Sequence of protein 2:
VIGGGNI

This data describes a binding interaction between two proteins.

Residue-level contacts at the interface:
Residue N95 in protein 1 is in contact with residue G3 in protein 2 (closest heavy-atom distance 4.1 Å).
Residue K96 in protein 1 interacts with residue V1 in protein 2 (closest heavy-atom distance 3.1 Å).
Residue D100 in protein 1 contacts residue N8 in protein 2 (closest heavy-atom distance 3.4 Å).
Residue D51 in protein 1 interacts with residue G3 in protein 2 (closest heavy-atom distance 4.8 Å).
Residue N48 in protein 1 is in contact with residue I2 in protein 2 (closest heavy-atom distance 4.1 Å).
Residue D99 in protein 1 contacts residue G3 in protein 2 (closest heavy-atom distance 3.8 Å).
Residue Y94 in protein 1 interacts with residue I2 in protein 2 (closest heavy-atom distance 3.8 Å).
Residue P50 in protein 1 is in contact with residue I2 in protein 2 (closest heavy-atom distance 3.5 Å).
Residue L49 in protein 1 interacts with residue G3 in protein 2 (closest heavy-atom distance 3.2 Å).
Residue Y94 in protein 1 contacts residue V1 in protein 2 (closest heavy-atom distance 3.3 Å).
Residue F34 in protein 1 is in contact with residue I9 in protein 2 (closest heavy-atom distance 3.6 Å).
Residue N95 in protein 1 is in contact with residue V1 in protein 2 (closest heavy-atom distance 4.3 Å).
Residue L49 in protein 1 contacts residue I2 in protein 2 (closest heavy-atom distance 4.1 Å).
Residue D100 in protein 1 contacts residue I9 in protein 2 (closest heavy-atom distance 3.6 Å).
Residue D100 in protein 1 is in contact with residue G6 in protein 2 (closest heavy-atom distance 3.6 Å).
Residue K96 in protein 1 contacts residue G3 in protein 2 (closest heavy-atom distance 4.9 Å).
Residue K96 in protein 1 interacts with residue I2 in protein 2 (closest heavy-atom distance 3.5 Å).
Residue Y94 in protein 1 is in contact with residue G3 in protein 2 (closest heavy-atom distance 3.2 Å).
Residue M104 in protein 1 interacts with residue I9 in protein 2 (closest heavy-atom distance 3.8 Å).
Residue L103 in protein 1 interacts with residue I9 in protein 2 (closest heavy-atom distance 4.6 Å).
Residue I55 in protein 1 interacts with residue V1 in protein 2 (closest heavy-atom distance 3.7 Å).
Residue D51 in protein 1 interacts with residue I2 in protein 2 (closest heavy-atom distance 2.9 Å).
Residue D51 in protein 1 interacts with residue V1 in protein 2 (closest heavy-atom distance 3.2 Å).
Residue D100 in protein 1 is in contact with residue G5 in protein 2 (closest heavy-atom distance 4.5 Å).

Sequence of protein 1:
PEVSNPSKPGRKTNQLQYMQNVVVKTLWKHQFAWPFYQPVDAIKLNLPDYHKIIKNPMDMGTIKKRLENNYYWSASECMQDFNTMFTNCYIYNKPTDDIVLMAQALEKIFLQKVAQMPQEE